Sequence of the second protein:
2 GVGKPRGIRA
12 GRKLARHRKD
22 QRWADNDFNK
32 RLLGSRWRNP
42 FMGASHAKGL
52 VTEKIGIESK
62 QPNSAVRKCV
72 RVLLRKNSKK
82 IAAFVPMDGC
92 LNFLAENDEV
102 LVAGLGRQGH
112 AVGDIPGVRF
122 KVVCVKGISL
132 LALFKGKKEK

Interface contacts:
Residue K101 in the first protein is in contact with residue R13 in the second protein (closest heavy-atom distance 2.4 Å).
Residue R98 in the first protein is in contact with residue A11 in the second protein (closest heavy-atom distance 4.5 Å).
Residue Y99 in the first protein interacts with residue R10 in the second protein (closest heavy-atom distance 3.4 Å).
Residue Y99 in the first protein is in contact with residue A11 in the second protein (closest heavy-atom distance 3.9 Å).
Residue R98 in the first protein interacts with residue L15 in the second protein (closest heavy-atom distance 3.7 Å).
Residue E100 in the first protein is in contact with residue R13 in the second protein (closest heavy-atom distance 2.8 Å).
Residue L156 in the first protein interacts with residue R10 in the second protein (closest heavy-atom distance 4.1 Å).
Residue F154 in the first protein contacts residue R10 in the second protein (closest heavy-atom distance 4.8 Å).
Residue L90 in the first protein contacts residue R10 in the second protein (closest heavy-atom distance 3.5 Å).
Residue V93 in the first protein contacts residue G12 in the second protein (closest heavy-atom distance 4.3 Å).
Residue K101 in the first protein interacts with residue R10 in the second protein (closest heavy-atom distance 4.4 Å).
Residue Y99 in the first protein is in contact with residue R13 in the second protein (closest heavy-atom distance 4.4 Å).
Residue Y96 in the first protein contacts residue G12 in the second protein (closest heavy-atom distance 4.5 Å).
Residue Y99 in the first protein contacts residue I9 in the second protein (closest heavy-atom distance 2.5 Å).
Residue V93 in the first protein is in contact with residue R13 in the second protein (closest heavy-atom distance 4.8 Å).
Residue Y96 in the first protein interacts with residue R19 in the second protein (closest heavy-atom distance 3.2 Å).
Residue R98 in the first protein is in contact with residue G12 in the second protein (closest heavy-atom distance 4.0 Å).
Residue R98 in the first protein interacts with residue R7 in the second protein (closest heavy-atom distance 3.3 Å).
Residue Y99 in the first protein is in contact with residue G12 in the second protein (closest heavy-atom distance 3.1 Å).
Residue Y96 in the first protein is in contact with residue A16 in the second protein (closest heavy-atom distance 3.6 Å).
Residue R102 in the first protein interacts with residue R13 in the second protein (closest heavy-atom distance 3.8 Å).
Residue Y96 in the first protein contacts residue L15 in the second protein (closest heavy-atom distance 3.6 Å).
Residue R98 in the first protein interacts with residue I9 in the second protein (closest heavy-atom distance 3.2 Å).
Residue N97 in the first protein interacts with residue I9 in the second protein (closest heavy-atom distance 4.6 Å).
Residue R98 in the first protein is in contact with residue G8 in the second protein (closest heavy-atom distance 2.9 Å).
Residue E100 in the first protein is in contact with residue I9 in the second protein (closest heavy-atom distance 4.7 Å).
Residue K95 in the first protein interacts with residue R19 in the second protein (closest heavy-atom distance 5.0 Å).
Residue R98 in the first protein is in contact with residue P6 in the second protein (closest heavy-atom distance 4.3 Å).
Residue E100 in the first protein interacts with residue R10 in the second protein (closest heavy-atom distance 4.7 Å).
Residue R98 in the first protein is in contact with residue R10 in the second protein (closest heavy-atom distance 4.7 Å).

The following describes two proteins that form a bound complex.

Sequence of the first protein:
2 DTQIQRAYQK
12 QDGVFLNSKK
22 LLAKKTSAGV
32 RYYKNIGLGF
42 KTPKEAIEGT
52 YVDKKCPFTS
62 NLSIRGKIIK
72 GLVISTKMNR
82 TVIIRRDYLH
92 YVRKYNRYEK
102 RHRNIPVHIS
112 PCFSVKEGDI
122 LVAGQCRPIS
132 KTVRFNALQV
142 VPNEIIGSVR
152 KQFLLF